Sequence of chain B:
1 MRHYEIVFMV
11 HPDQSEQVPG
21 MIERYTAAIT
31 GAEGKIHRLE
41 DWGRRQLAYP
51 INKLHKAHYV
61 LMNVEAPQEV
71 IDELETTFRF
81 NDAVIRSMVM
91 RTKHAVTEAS

This data describes a binding interaction between two proteins.

Sequence of chain A:
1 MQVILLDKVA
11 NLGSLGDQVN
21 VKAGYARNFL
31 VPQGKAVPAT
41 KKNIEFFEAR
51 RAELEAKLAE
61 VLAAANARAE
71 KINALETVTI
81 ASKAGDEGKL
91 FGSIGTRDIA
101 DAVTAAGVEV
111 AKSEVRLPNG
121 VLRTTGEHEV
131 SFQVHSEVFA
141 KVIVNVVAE

Contacts between the two chains:
Residue G88 in chain A is in contact with residue Q17 in chain B (closest heavy-atom distance 4.0 Å).
Residue E87 in chain A contacts residue R24 in chain B (closest heavy-atom distance 3.6 Å).
Residue E87 in chain A is in contact with residue Q17 in chain B (closest heavy-atom distance 3.1 Å).
Residue E87 in chain A interacts with residue M21 in chain B (closest heavy-atom distance 2.9 Å).
Residue E87 in chain A interacts with residue G20 in chain B (closest heavy-atom distance 3.1 Å).
Residue D86 in chain A interacts with residue R24 in chain B (closest heavy-atom distance 3.7 Å).
Residue K89 in chain A contacts residue Q14 in chain B (closest heavy-atom distance 3.8 Å).